Interface contacts:
Residue H122 in chain A is in contact with residue H51 in chain B (closest heavy-atom distance 3.8 Å).
Residue A2 in chain A contacts residue W119 in chain B (closest heavy-atom distance 4.8 Å).
Residue Q120 in chain A interacts with residue L53 in chain B (closest heavy-atom distance 4.2 Å).
Residue A2 in chain A contacts residue Y123 in chain B (closest heavy-atom distance 3.5 Å).
Residue Y119 in chain A interacts with residue L53 in chain B (closest heavy-atom distance 3.6 Å).
Residue L4 in chain A contacts residue Y123 in chain B (closest heavy-atom distance 4.4 Å).
Residue L94 in chain A contacts residue I117 in chain B (closest heavy-atom distance 3.4 Å).
Residue Y119 in chain A contacts residue L57 in chain B (closest heavy-atom distance 3.4 Å).
Residue F117 in chain A is in contact with residue W60 in chain B (closest heavy-atom distance 4.2 Å).
Residue G3 in chain A interacts with residue Y123 in chain B (closest heavy-atom distance 2.9 Å).
Residue L87 in chain A interacts with residue W119 in chain B (closest heavy-atom distance 3.6 Å).
Residue Y119 in chain A contacts residue W119 in chain B (closest heavy-atom distance 3.1 Å).
Residue Y9 in chain A interacts with residue H51 in chain B (closest heavy-atom distance 3.4 Å).
Residue K118 in chain A is in contact with residue W60 in chain B (closest heavy-atom distance 3.7 Å).
Residue Q120 in chain A is in contact with residue T56 in chain B (closest heavy-atom distance 4.3 Å).
Residue S90 in chain A contacts residue I117 in chain B (closest heavy-atom distance 4.3 Å).
Residue Y9 in chain A interacts with residue P52 in chain B (closest heavy-atom distance 4.3 Å).
Residue N91 in chain A contacts residue C115 in chain B (closest heavy-atom distance 4.2 Å).
Residue L87 in chain A is in contact with residue V122 in chain B (closest heavy-atom distance 4.2 Å).
Residue Q10 in chain A is in contact with residue R50 in chain B (closest heavy-atom distance 3.3 Å).
Residue I123 in chain A interacts with residue W119 in chain B (closest heavy-atom distance 4.7 Å).
Residue K118 in chain A interacts with residue L53 in chain B (closest heavy-atom distance 4.0 Å).
Residue H115 in chain A is in contact with residue W119 in chain B (closest heavy-atom distance 3.3 Å).
Residue N91 in chain A interacts with residue S116 in chain B (closest heavy-atom distance 3.7 Å).
Residue V84 in chain A interacts with residue W119 in chain B (closest heavy-atom distance 4.5 Å).
Residue A2 in chain A interacts with residue P124 in chain B (closest heavy-atom distance 4.2 Å).
Residue L87 in chain A is in contact with residue I117 in chain B (closest heavy-atom distance 3.8 Å).
Residue Q10 in chain A is in contact with residue D49 in chain B (closest heavy-atom distance 3.2 Å).
Residue A83 in chain A is in contact with residue W119 in chain B (closest heavy-atom distance 3.6 Å).
Residue Y98 in chain A contacts residue C115 in chain B (closest heavy-atom distance 3.6 Å).
Residue K118 in chain A interacts with residue D118 in chain B (closest heavy-atom distance 4.1 Å).
Residue F6 in chain A interacts with residue L57 in chain B (closest heavy-atom distance 4.1 Å).
Residue L87 in chain A interacts with residue D118 in chain B (closest heavy-atom distance 4.4 Å).
Residue Y9 in chain A interacts with residue R50 in chain B (closest heavy-atom distance 4.3 Å).
Residue F6 in chain A is in contact with residue H51 in chain B (closest heavy-atom distance 3.6 Å).
Residue F6 in chain A interacts with residue L53 in chain B (closest heavy-atom distance 3.9 Å).
Residue N91 in chain A interacts with residue I117 in chain B (closest heavy-atom distance 2.6 Å).
Residue G3 in chain A contacts residue W119 in chain B (closest heavy-atom distance 3.2 Å).
Residue K118 in chain A contacts residue L57 in chain B (closest heavy-atom distance 3.8 Å).
Residue A2 in chain A contacts residue E120 in chain B (closest heavy-atom distance 3.9 Å).
Residue L94 in chain A contacts residue C115 in chain B (closest heavy-atom distance 4.2 Å).
Residue F6 in chain A interacts with residue E54 in chain B (closest heavy-atom distance 2.8 Å).
Residue K118 in chain A contacts residue E120 in chain B (closest heavy-atom distance 2.9 Å).
Residue L4 in chain A is in contact with residue W119 in chain B (closest heavy-atom distance 4.2 Å).
Residue N91 in chain A interacts with residue D118 in chain B (closest heavy-atom distance 4.8 Å).
Residue L94 in chain A is in contact with residue S116 in chain B (closest heavy-atom distance 4.7 Å).
Residue H122 in chain A is in contact with residue P52 in chain B (closest heavy-atom distance 4.7 Å).
Residue H95 in chain A contacts residue C115 in chain B (closest heavy-atom distance 4.3 Å).
Residue G3 in chain A interacts with residue E120 in chain B (closest heavy-atom distance 3.7 Å).
Residue Y98 in chain A is in contact with residue E114 in chain B (closest heavy-atom distance 2.6 Å).
Residue Q10 in chain A contacts residue H51 in chain B (closest heavy-atom distance 4.0 Å).
Residue Y119 in chain A is in contact with residue E120 in chain B (closest heavy-atom distance 4.1 Å).
Residue S5 in chain A interacts with residue E54 in chain B (closest heavy-atom distance 3.9 Å).
Residue H122 in chain A interacts with residue L53 in chain B (closest heavy-atom distance 4.1 Å).

Sequence of chain A:
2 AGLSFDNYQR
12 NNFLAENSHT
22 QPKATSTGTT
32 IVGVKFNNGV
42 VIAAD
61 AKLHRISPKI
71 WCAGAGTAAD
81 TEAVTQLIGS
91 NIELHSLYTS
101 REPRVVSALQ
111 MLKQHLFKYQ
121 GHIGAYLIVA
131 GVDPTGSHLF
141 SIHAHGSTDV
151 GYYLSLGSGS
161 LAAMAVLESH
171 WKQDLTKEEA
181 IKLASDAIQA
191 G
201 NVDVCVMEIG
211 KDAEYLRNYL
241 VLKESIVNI

Sequence of chain B:
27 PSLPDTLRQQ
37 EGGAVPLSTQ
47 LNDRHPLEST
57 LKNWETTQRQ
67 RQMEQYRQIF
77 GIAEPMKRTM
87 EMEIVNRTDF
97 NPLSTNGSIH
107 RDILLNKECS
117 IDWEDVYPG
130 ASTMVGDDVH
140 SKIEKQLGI

This data describes a binding interaction between two proteins.